The following describes two proteins that form a bound complex.

Sequence of chain B:
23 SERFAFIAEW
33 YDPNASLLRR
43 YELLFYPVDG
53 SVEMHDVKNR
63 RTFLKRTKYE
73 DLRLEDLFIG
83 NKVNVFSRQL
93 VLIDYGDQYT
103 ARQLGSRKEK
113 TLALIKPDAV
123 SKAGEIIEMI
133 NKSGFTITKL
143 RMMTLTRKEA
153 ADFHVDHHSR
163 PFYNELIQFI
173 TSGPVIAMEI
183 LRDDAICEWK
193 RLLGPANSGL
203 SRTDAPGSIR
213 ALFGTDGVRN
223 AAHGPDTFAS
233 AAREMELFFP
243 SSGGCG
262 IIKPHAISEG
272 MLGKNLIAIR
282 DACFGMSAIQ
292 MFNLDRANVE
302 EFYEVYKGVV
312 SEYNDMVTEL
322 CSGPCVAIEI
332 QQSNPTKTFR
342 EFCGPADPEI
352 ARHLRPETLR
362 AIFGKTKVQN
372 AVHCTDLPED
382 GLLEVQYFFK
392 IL

Sequence of chain A:
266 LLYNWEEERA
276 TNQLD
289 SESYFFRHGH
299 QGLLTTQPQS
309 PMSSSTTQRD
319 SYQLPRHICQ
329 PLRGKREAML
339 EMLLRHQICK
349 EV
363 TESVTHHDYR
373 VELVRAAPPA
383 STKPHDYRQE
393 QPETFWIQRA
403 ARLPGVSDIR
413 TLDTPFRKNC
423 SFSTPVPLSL

Contacts between the two chains:
Residue S38 in chain B is in contact with residue I326 in chain A (closest heavy-atom distance 4.2 Å).
Residue L39 in chain B interacts with residue I326 in chain A (closest heavy-atom distance 4.6 Å).
Residue L40 in chain B is in contact with residue I326 in chain A (closest heavy-atom distance 4.0 Å).
Residue S38 in chain B contacts residue C327 in chain A (closest heavy-atom distance 4.5 Å).